Sequence of protein 2:
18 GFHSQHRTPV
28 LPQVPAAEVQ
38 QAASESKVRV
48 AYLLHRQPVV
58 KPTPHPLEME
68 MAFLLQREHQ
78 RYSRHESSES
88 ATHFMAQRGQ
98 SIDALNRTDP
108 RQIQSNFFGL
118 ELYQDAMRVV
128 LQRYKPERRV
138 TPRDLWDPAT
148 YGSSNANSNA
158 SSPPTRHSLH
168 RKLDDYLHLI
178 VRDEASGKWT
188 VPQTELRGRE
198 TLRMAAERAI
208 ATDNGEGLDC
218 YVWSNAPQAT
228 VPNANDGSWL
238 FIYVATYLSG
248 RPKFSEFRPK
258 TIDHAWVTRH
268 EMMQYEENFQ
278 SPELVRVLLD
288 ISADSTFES

Sequence of protein 1:
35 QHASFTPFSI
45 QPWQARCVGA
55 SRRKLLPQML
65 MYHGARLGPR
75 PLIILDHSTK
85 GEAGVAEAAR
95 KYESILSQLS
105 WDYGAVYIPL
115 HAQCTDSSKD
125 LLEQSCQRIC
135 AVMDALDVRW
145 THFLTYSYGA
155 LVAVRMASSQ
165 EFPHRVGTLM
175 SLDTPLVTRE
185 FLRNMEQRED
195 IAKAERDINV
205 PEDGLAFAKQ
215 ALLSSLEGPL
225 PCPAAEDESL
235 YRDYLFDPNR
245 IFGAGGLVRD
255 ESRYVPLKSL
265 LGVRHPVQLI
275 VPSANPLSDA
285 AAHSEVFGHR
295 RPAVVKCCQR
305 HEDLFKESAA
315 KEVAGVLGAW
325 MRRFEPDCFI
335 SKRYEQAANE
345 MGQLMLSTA

These two protein chains interact to form a complex.

Contacts between the two chains:
Residue D138 in protein 1 contacts residue H267 in protein 2 (closest heavy-atom distance 2.9 Å).
Residue G171 in protein 1 is in contact with residue H62 in protein 2 (closest heavy-atom distance 3.4 Å).
Residue G72 in protein 1 interacts with residue L142 in protein 2 (closest heavy-atom distance 3.6 Å).
Residue Q45 in protein 1 interacts with residue Y148 in protein 2 (closest heavy-atom distance 3.1 Å).
Residue R143 in protein 1 contacts residue E295 in protein 2 (closest heavy-atom distance 3.4 Å).
Residue R50 in protein 1 contacts residue E274 in protein 2 (closest heavy-atom distance 3.0 Å).
Residue R50 in protein 1 interacts with residue M270 in protein 2 (closest heavy-atom distance 3.1 Å).
Residue W144 in protein 1 is in contact with residue P61 in protein 2 (closest heavy-atom distance 2.7 Å).
Residue L348 in protein 1 is in contact with residue R108 in protein 2 (closest heavy-atom distance 3.3 Å).
Residue Y338 in protein 1 is in contact with residue Y131 in protein 2 (closest heavy-atom distance 3.0 Å).
Residue R143 in protein 1 interacts with residue T60 in protein 2 (closest heavy-atom distance 3.0 Å).
Residue G171 in protein 1 interacts with residue P63 in protein 2 (closest heavy-atom distance 3.5 Å).
Residue D106 in protein 1 interacts with residue R135 in protein 2 (closest heavy-atom distance 2.9 Å).
Residue A69 in protein 1 interacts with residue D144 in protein 2 (closest heavy-atom distance 2.7 Å).
Residue L71 in protein 1 is in contact with residue W143 in protein 2 (closest heavy-atom distance 2.8 Å).
Residue C51 in protein 1 contacts residue Q271 in protein 2 (closest heavy-atom distance 3.6 Å).
Residue Y66 in protein 1 interacts with residue A146 in protein 2 (closest heavy-atom distance 3.1 Å).
Residue P73 in protein 1 interacts with residue D141 in protein 2 (closest heavy-atom distance 3.5 Å).
Residue R70 in protein 1 is in contact with residue W143 in protein 2 (closest heavy-atom distance 3.5 Å).
Residue Y107 in protein 1 is in contact with residue V137 in protein 2 (closest heavy-atom distance 3.7 Å).
Residue W47 in protein 1 is in contact with residue Q271 in protein 2 (closest heavy-atom distance 3.1 Å).
Residue Y66 in protein 1 interacts with residue P145 in protein 2 (closest heavy-atom distance 3.5 Å).
Residue F42 in protein 1 is in contact with residue P145 in protein 2 (closest heavy-atom distance 3.6 Å).
Residue H168 in protein 1 interacts with residue H62 in protein 2 (closest heavy-atom distance 3.6 Å).
Residue P330 in protein 1 is in contact with residue T60 in protein 2 (closest heavy-atom distance 3.7 Å).
Residue P270 in protein 1 contacts residue P63 in protein 2 (closest heavy-atom distance 3.5 Å).
Residue H269 in protein 1 interacts with residue L64 in protein 2 (closest heavy-atom distance 3.6 Å).
Residue M349 in protein 1 is in contact with residue M124 in protein 2 (closest heavy-atom distance 3.8 Å).
Residue D141 in protein 1 is in contact with residue K169 in protein 2 (closest heavy-atom distance 2.8 Å).
Residue W47 in protein 1 is in contact with residue P161 in protein 2 (closest heavy-atom distance 3.5 Å).
Residue V170 in protein 1 is in contact with residue H62 in protein 2 (closest heavy-atom distance 3.3 Å).
Residue R50 in protein 1 is in contact with residue E273 in protein 2 (closest heavy-atom distance 2.9 Å).
Residue L348 in protein 1 contacts residue Q111 in protein 2 (closest heavy-atom distance 3.6 Å).
Residue C51 in protein 1 interacts with residue H267 in protein 2 (closest heavy-atom distance 3.5 Å).
Residue P167 in protein 1 interacts with residue H62 in protein 2 (closest heavy-atom distance 3.6 Å).
Residue R70 in protein 1 contacts residue L142 in protein 2 (closest heavy-atom distance 3.7 Å).
Residue Q48 in protein 1 interacts with residue W143 in protein 2 (closest heavy-atom distance 3.2 Å).
Residue D331 in protein 1 interacts with residue R136 in protein 2 (closest heavy-atom distance 2.8 Å).
Residue P270 in protein 1 interacts with residue E67 in protein 2 (closest heavy-atom distance 3.7 Å).
Residue T172 in protein 1 interacts with residue P63 in protein 2 (closest heavy-atom distance 3.5 Å).
Residue R143 in protein 1 contacts residue T293 in protein 2 (closest heavy-atom distance 3.0 Å).
Residue D141 in protein 1 is in contact with residue H267 in protein 2 (closest heavy-atom distance 3.3 Å).
Residue L348 in protein 1 interacts with residue S112 in protein 2 (closest heavy-atom distance 3.8 Å).
Residue R50 in protein 1 contacts residue Q271 in protein 2 (closest heavy-atom distance 2.4 Å).
Residue D106 in protein 1 is in contact with residue L142 in protein 2 (closest heavy-atom distance 3.5 Å).
Residue W144 in protein 1 interacts with residue H62 in protein 2 (closest heavy-atom distance 3.0 Å).
Residue Q45 in protein 1 contacts residue G149 in protein 2 (closest heavy-atom distance 3.3 Å).
Residue R268 in protein 1 is in contact with residue E67 in protein 2 (closest heavy-atom distance 2.9 Å).
Residue W144 in protein 1 interacts with residue P63 in protein 2 (closest heavy-atom distance 3.0 Å).
Residue R74 in protein 1 contacts residue T60 in protein 2 (closest heavy-atom distance 3.4 Å).
Residue Q45 in protein 1 is in contact with residue N152 in protein 2 (closest heavy-atom distance 3.1 Å).
Residue M349 in protein 1 is in contact with residue S112 in protein 2 (closest heavy-atom distance 3.3 Å).
Residue P330 in protein 1 interacts with residue R136 in protein 2 (closest heavy-atom distance 3.3 Å).
Residue Q45 in protein 1 contacts residue S158 in protein 2 (closest heavy-atom distance 3.3 Å).
Residue R294 in protein 1 interacts with residue E67 in protein 2 (closest heavy-atom distance 2.9 Å).
Residue R70 in protein 1 interacts with residue D144 in protein 2 (closest heavy-atom distance 3.0 Å).
Residue W47 in protein 1 is in contact with residue P160 in protein 2 (closest heavy-atom distance 3.6 Å).
Residue Y338 in protein 1 is in contact with residue P133 in protein 2 (closest heavy-atom distance 3.5 Å).
Residue M345 in protein 1 interacts with residue M124 in protein 2 (closest heavy-atom distance 3.5 Å).
Residue W47 in protein 1 interacts with residue Y148 in protein 2 (closest heavy-atom distance 3.3 Å).